The following describes two proteins that form a bound complex.

Sequence of protein 1:
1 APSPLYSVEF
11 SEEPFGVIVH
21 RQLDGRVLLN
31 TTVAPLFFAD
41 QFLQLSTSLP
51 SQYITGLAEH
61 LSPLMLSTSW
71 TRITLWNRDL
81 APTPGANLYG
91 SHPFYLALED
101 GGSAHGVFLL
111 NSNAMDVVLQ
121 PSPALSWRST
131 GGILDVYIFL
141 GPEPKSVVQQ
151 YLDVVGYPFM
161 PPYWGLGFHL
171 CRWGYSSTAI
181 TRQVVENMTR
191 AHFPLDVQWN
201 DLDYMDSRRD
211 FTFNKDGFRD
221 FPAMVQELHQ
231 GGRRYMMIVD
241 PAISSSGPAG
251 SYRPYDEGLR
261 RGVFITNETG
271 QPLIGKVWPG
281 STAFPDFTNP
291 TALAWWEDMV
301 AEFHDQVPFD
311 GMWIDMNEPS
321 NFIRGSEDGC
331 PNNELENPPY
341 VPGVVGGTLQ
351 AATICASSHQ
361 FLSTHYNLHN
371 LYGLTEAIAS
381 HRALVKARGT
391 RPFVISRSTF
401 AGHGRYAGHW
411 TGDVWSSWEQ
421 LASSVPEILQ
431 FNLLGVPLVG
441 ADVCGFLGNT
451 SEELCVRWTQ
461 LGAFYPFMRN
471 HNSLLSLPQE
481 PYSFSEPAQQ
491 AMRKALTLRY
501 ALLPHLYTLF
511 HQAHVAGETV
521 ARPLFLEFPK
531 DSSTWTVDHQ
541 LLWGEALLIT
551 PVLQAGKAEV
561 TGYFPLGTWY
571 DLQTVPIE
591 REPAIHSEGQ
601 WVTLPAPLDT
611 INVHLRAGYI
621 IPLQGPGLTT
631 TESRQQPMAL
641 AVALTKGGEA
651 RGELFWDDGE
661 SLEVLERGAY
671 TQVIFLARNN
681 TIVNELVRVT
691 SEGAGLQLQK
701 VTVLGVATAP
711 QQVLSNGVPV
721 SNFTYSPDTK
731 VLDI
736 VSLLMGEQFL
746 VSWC

Interface contacts:
Residue N367 in protein 1 contacts residue Y111 in protein 2 (closest heavy-atom distance 3.5 Å).
Residue G132 in protein 1 is in contact with residue R110 in protein 2 (closest heavy-atom distance 2.9 Å).
Residue V19 in protein 1 contacts residue L99 in protein 2 (closest heavy-atom distance 3.6 Å).
Residue E12 in protein 1 interacts with residue K57 in protein 2 (closest heavy-atom distance 3.4 Å).
Residue Y340 in protein 1 is in contact with residue P14 in protein 2 (closest heavy-atom distance 3.5 Å).
Residue F139 in protein 1 interacts with residue N97 in protein 2 (closest heavy-atom distance 3.3 Å).
Residue W70 in protein 1 is in contact with residue Q44 in protein 2 (closest heavy-atom distance 3.5 Å).
Residue Q150 in protein 1 interacts with residue N97 in protein 2 (closest heavy-atom distance 3.4 Å).
Residue P35 in protein 1 contacts residue F49 in protein 2 (closest heavy-atom distance 3.5 Å).
Residue W70 in protein 1 is in contact with residue P45 in protein 2 (closest heavy-atom distance 3.4 Å).
Residue S122 in protein 1 interacts with residue N7 in protein 2 (closest heavy-atom distance 3.3 Å).
Residue A39 in protein 1 contacts residue K82 in protein 2 (closest heavy-atom distance 3.3 Å).
Residue F38 in protein 1 contacts residue I103 in protein 2 (closest heavy-atom distance 3.3 Å).
Residue D135 in protein 1 contacts residue H100 in protein 2 (closest heavy-atom distance 2.5 Å).
Residue L36 in protein 1 contacts residue R74 in protein 2 (closest heavy-atom distance 2.9 Å).
Residue D40 in protein 1 is in contact with residue K82 in protein 2 (closest heavy-atom distance 3.0 Å).
Residue F15 in protein 1 interacts with residue Y56 in protein 2 (closest heavy-atom distance 2.9 Å).
Residue I138 in protein 1 interacts with residue N97 in protein 2 (closest heavy-atom distance 3.6 Å).
Residue Y137 in protein 1 contacts residue H100 in protein 2 (closest heavy-atom distance 3.1 Å).
Residue P4 in protein 1 contacts residue E96 in protein 2 (closest heavy-atom distance 3.5 Å).
Residue P35 in protein 1 is in contact with residue Y53 in protein 2 (closest heavy-atom distance 3.5 Å).
Residue F37 in protein 1 interacts with residue T78 in protein 2 (closest heavy-atom distance 3.6 Å).
Residue W70 in protein 1 contacts residue P6 in protein 2 (closest heavy-atom distance 3.6 Å).
Residue A39 in protein 1 interacts with residue P81 in protein 2 (closest heavy-atom distance 3.4 Å).
Residue R405 in protein 1 contacts residue E116 in protein 2 (closest heavy-atom distance 3.2 Å).
Residue L110 in protein 1 interacts with residue L115 in protein 2 (closest heavy-atom distance 3.6 Å).
Residue Y6 in protein 1 interacts with residue R98 in protein 2 (closest heavy-atom distance 3.3 Å).
Residue L36 in protein 1 contacts residue Y56 in protein 2 (closest heavy-atom distance 3.3 Å).
Residue G132 in protein 1 is in contact with residue Y111 in protein 2 (closest heavy-atom distance 3.4 Å).
Residue W70 in protein 1 contacts residue G43 in protein 2 (closest heavy-atom distance 3.6 Å).
Residue Q120 in protein 1 is in contact with residue N7 in protein 2 (closest heavy-atom distance 3.0 Å).
Residue V136 in protein 1 contacts residue H100 in protein 2 (closest heavy-atom distance 3.3 Å).
Residue Q120 in protein 1 interacts with residue R9 in protein 2 (closest heavy-atom distance 2.9 Å).
Residue F38 in protein 1 contacts residue I84 in protein 2 (closest heavy-atom distance 2.9 Å).
Residue D40 in protein 1 contacts residue R110 in protein 2 (closest heavy-atom distance 2.8 Å).
Residue Y6 in protein 1 is in contact with residue M93 in protein 2 (closest heavy-atom distance 3.3 Å).
Residue L134 in protein 1 interacts with residue I103 in protein 2 (closest heavy-atom distance 2.9 Å).
Residue L134 in protein 1 is in contact with residue T102 in protein 2 (closest heavy-atom distance 3.2 Å).
Residue F42 in protein 1 is in contact with residue F80 in protein 2 (closest heavy-atom distance 3.3 Å).
Residue S112 in protein 1 interacts with residue Y111 in protein 2 (closest heavy-atom distance 2.7 Å).
Residue R128 in protein 1 interacts with residue P14 in protein 2 (closest heavy-atom distance 3.5 Å).
Residue V136 in protein 1 interacts with residue F101 in protein 2 (closest heavy-atom distance 2.8 Å).
Residue E334 in protein 1 interacts with residue K82 in protein 2 (closest heavy-atom distance 2.9 Å).
Residue S112 in protein 1 contacts residue V113 in protein 2 (closest heavy-atom distance 3.5 Å).
Residue V33 in protein 1 interacts with residue F10 in protein 2 (closest heavy-atom distance 3.6 Å).
Residue D135 in protein 1 contacts residue T102 in protein 2 (closest heavy-atom distance 3.6 Å).
Residue Q120 in protein 1 contacts residue F10 in protein 2 (closest heavy-atom distance 3.5 Å).
Residue I138 in protein 1 is in contact with residue R98 in protein 2 (closest heavy-atom distance 3.5 Å).
Residue L371 in protein 1 interacts with residue Y111 in protein 2 (closest heavy-atom distance 3.5 Å).
Residue I138 in protein 1 is in contact with residue L99 in protein 2 (closest heavy-atom distance 2.8 Å).
Residue F38 in protein 1 interacts with residue Y56 in protein 2 (closest heavy-atom distance 3.2 Å).
Residue L36 in protein 1 is in contact with residue S55 in protein 2 (closest heavy-atom distance 2.9 Å).
Residue Y6 in protein 1 interacts with residue T95 in protein 2 (closest heavy-atom distance 2.8 Å).
Residue L5 in protein 1 contacts residue E96 in protein 2 (closest heavy-atom distance 2.9 Å).
Residue Y137 in protein 1 interacts with residue L99 in protein 2 (closest heavy-atom distance 3.4 Å).
Residue L140 in protein 1 contacts residue N97 in protein 2 (closest heavy-atom distance 2.9 Å).
Residue E12 in protein 1 contacts residue L58 in protein 2 (closest heavy-atom distance 2.8 Å).
Residue Y6 in protein 1 contacts residue E96 in protein 2 (closest heavy-atom distance 3.6 Å).
Residue P35 in protein 1 contacts residue S55 in protein 2 (closest heavy-atom distance 3.5 Å).
Residue L368 in protein 1 is in contact with residue Y111 in protein 2 (closest heavy-atom distance 3.5 Å).

Sequence of protein 2:
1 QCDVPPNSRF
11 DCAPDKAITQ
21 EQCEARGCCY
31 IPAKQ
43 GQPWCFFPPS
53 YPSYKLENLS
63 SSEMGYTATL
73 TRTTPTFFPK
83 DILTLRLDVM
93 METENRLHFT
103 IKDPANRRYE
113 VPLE